Sequence of protein 1:
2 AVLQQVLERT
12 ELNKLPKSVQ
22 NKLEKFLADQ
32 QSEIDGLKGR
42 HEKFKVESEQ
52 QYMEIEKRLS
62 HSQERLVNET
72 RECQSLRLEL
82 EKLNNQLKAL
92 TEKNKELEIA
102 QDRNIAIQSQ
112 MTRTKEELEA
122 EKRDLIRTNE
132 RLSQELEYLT

The following describes two proteins that form a bound complex.

Sequence of protein 2:
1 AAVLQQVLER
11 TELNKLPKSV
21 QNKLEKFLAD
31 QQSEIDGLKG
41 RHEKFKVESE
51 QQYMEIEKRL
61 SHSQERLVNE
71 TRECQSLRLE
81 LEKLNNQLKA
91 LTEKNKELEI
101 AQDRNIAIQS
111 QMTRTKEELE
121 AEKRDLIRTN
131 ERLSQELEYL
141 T

Contacts between the two chains:
Residue S63 in protein 2 is in contact with residue Q64 in protein 1 (closest heavy-atom distance 2.8 Å).
Residue L84 in protein 2 contacts residue N85 in protein 1 (closest heavy-atom distance 3.2 Å).
Residue L84 in protein 2 is in contact with residue L81 in protein 1 (closest heavy-atom distance 3.6 Å).
Residue E73 in protein 2 interacts with residue R78 in protein 1 (closest heavy-atom distance 2.7 Å).
Residue L16 in protein 2 is in contact with residue L16 in protein 1 (closest heavy-atom distance 3.5 Å).
Residue L81 in protein 2 contacts residue L77 in protein 1 (closest heavy-atom distance 3.5 Å).
Residue E70 in protein 2 contacts residue T71 in protein 1 (closest heavy-atom distance 3.4 Å).
Residue L88 in protein 2 interacts with residue L84 in protein 1 (closest heavy-atom distance 3.6 Å).
Residue L91 in protein 2 interacts with residue N95 in protein 1 (closest heavy-atom distance 3.5 Å).
Residue L98 in protein 2 is in contact with residue Q102 in protein 1 (closest heavy-atom distance 3.6 Å).
Residue N130 in protein 2 is in contact with residue N130 in protein 1 (closest heavy-atom distance 2.9 Å).
Residue E73 in protein 2 is in contact with residue C74 in protein 1 (closest heavy-atom distance 3.4 Å).
Residue E12 in protein 2 is in contact with residue V20 in protein 1 (closest heavy-atom distance 3.6 Å).
Residue F27 in protein 2 contacts residue V7 in protein 1 (closest heavy-atom distance 3.3 Å).
Residue N105 in protein 2 interacts with residue Q109 in protein 1 (closest heavy-atom distance 2.8 Å).
Residue E34 in protein 2 interacts with residue I35 in protein 1 (closest heavy-atom distance 3.5 Å).
Residue N85 in protein 2 contacts residue L84 in protein 1 (closest heavy-atom distance 3.4 Å).
Residue V7 in protein 2 interacts with residue F27 in protein 1 (closest heavy-atom distance 3.3 Å).
Residue L77 in protein 2 interacts with residue C74 in protein 1 (closest heavy-atom distance 3.5 Å).
Residue E12 in protein 2 is in contact with residue K23 in protein 1 (closest heavy-atom distance 3.1 Å).
Residue E99 in protein 2 interacts with residue K94 in protein 1 (closest heavy-atom distance 2.4 Å).
Residue H42 in protein 2 contacts residue H42 in protein 1 (closest heavy-atom distance 3.4 Å).
Residue L137 in protein 2 interacts with residue L140 in protein 1 (closest heavy-atom distance 3.5 Å).
Residue Q31 in protein 2 is in contact with residue Q31 in protein 1 (closest heavy-atom distance 2.5 Å).
Residue L126 in protein 2 is in contact with residue N130 in protein 1 (closest heavy-atom distance 2.9 Å).
Residue E34 in protein 2 interacts with residue K39 in protein 1 (closest heavy-atom distance 3.3 Å).
Residue E70 in protein 2 is in contact with residue C74 in protein 1 (closest heavy-atom distance 3.4 Å).
Residue E122 in protein 2 is in contact with residue K123 in protein 1 (closest heavy-atom distance 2.4 Å).
Residue Q109 in protein 2 contacts residue N105 in protein 1 (closest heavy-atom distance 3.2 Å).
Residue N95 in protein 2 contacts residue K94 in protein 1 (closest heavy-atom distance 3.4 Å).
Residue Q109 in protein 2 is in contact with residue Q109 in protein 1 (closest heavy-atom distance 3.5 Å).
Residue K23 in protein 2 contacts residue E12 in protein 1 (closest heavy-atom distance 2.8 Å).
Residue C74 in protein 2 contacts residue L77 in protein 1 (closest heavy-atom distance 3.5 Å).
Residue K123 in protein 2 contacts residue L119 in protein 1 (closest heavy-atom distance 3.5 Å).
Residue N130 in protein 2 is in contact with residue L133 in protein 1 (closest heavy-atom distance 3.2 Å).
Residue E9 in protein 2 contacts residue K23 in protein 1 (closest heavy-atom distance 3.0 Å).
Residue I56 in protein 2 is in contact with residue Y53 in protein 1 (closest heavy-atom distance 3.2 Å).
Residue M112 in protein 2 contacts residue M112 in protein 1 (closest heavy-atom distance 3.5 Å).
Residue K123 in protein 2 interacts with residue E122 in protein 1 (closest heavy-atom distance 2.3 Å).
Residue L28 in protein 2 contacts residue L28 in protein 1 (closest heavy-atom distance 3.6 Å).
Residue N95 in protein 2 contacts residue N95 in protein 1 (closest heavy-atom distance 2.6 Å).
Residue R59 in protein 2 interacts with residue L60 in protein 1 (closest heavy-atom distance 3.5 Å).
Residue E99 in protein 2 interacts with residue L98 in protein 1 (closest heavy-atom distance 3.4 Å).
Residue F27 in protein 2 is in contact with residue L28 in protein 1 (closest heavy-atom distance 3.5 Å).
Residue L119 in protein 2 contacts residue K123 in protein 1 (closest heavy-atom distance 3.4 Å).
Residue L60 in protein 2 contacts residue R59 in protein 1 (closest heavy-atom distance 3.2 Å).
Residue S49 in protein 2 interacts with residue S49 in protein 1 (closest heavy-atom distance 2.5 Å).
Residue N130 in protein 2 interacts with residue T129 in protein 1 (closest heavy-atom distance 3.5 Å).
Residue Q32 in protein 2 contacts residue Q31 in protein 1 (closest heavy-atom distance 2.7 Å).
Residue N95 in protein 2 contacts residue L91 in protein 1 (closest heavy-atom distance 3.5 Å).
Residue S63 in protein 2 is in contact with residue S63 in protein 1 (closest heavy-atom distance 2.5 Å).
Residue L28 in protein 2 contacts residue F27 in protein 1 (closest heavy-atom distance 3.6 Å).
Residue L91 in protein 2 contacts residue L88 in protein 1 (closest heavy-atom distance 3.6 Å).
Residue I56 in protein 2 interacts with residue I56 in protein 1 (closest heavy-atom distance 3.4 Å).
Residue L77 in protein 2 contacts residue L81 in protein 1 (closest heavy-atom distance 3.5 Å).
Residue L126 in protein 2 interacts with residue I127 in protein 1 (closest heavy-atom distance 3.5 Å).
Residue C74 in protein 2 is in contact with residue C74 in protein 1 (closest heavy-atom distance 3.5 Å).
Residue Y53 in protein 2 interacts with residue I56 in protein 1 (closest heavy-atom distance 3.6 Å).
Residue E80 in protein 2 is in contact with residue L81 in protein 1 (closest heavy-atom distance 3.6 Å).
Residue T71 in protein 2 is in contact with residue E70 in protein 1 (closest heavy-atom distance 3.1 Å).